Sequence of protein 2:
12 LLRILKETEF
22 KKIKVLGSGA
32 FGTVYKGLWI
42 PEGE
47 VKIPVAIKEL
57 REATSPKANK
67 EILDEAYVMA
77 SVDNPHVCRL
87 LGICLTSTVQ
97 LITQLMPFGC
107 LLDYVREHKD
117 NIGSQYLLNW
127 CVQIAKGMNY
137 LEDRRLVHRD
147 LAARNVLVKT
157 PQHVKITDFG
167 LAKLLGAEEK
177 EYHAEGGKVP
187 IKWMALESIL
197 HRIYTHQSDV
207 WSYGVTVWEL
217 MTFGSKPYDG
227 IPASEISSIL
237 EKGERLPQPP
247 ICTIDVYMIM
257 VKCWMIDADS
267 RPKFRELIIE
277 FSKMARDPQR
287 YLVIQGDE

Sequence of protein 1:
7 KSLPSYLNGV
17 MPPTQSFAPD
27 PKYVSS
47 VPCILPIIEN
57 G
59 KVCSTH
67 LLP

Interface contacts:
Residue P245 in protein 2 interacts with residue P10 in protein 1 (closest heavy-atom distance 3.4 Å).
Residue R286 in protein 2 contacts residue K7 in protein 1 (closest heavy-atom distance 3.4 Å).
Residue E237 in protein 2 contacts residue V30 in protein 1 (closest heavy-atom distance 3.4 Å).
Residue V257 in protein 2 contacts residue F23 in protein 1 (closest heavy-atom distance 3.7 Å).
Residue D225 in protein 2 contacts residue P19 in protein 1 (closest heavy-atom distance 3.7 Å).
Residue I247 in protein 2 interacts with residue L9 in protein 1 (closest heavy-atom distance 3.5 Å).
Residue R241 in protein 2 interacts with residue Q21 in protein 1 (closest heavy-atom distance 2.9 Å).
Residue S230 in protein 2 interacts with residue I50 in protein 1 (closest heavy-atom distance 3.7 Å).
Residue Y253 in protein 2 contacts residue Q21 in protein 1 (closest heavy-atom distance 2.9 Å).
Residue P186 in protein 2 contacts residue H64 in protein 1 (closest heavy-atom distance 3.8 Å).
Residue V257 in protein 2 interacts with residue Y29 in protein 1 (closest heavy-atom distance 3.3 Å).
Residue Q244 in protein 2 interacts with residue S8 in protein 1 (closest heavy-atom distance 3.0 Å).
Residue Y253 in protein 2 contacts residue F23 in protein 1 (closest heavy-atom distance 3.5 Å).
Residue P246 in protein 2 is in contact with residue M17 in protein 1 (closest heavy-atom distance 3.7 Å).
Residue V289 in protein 2 interacts with residue L9 in protein 1 (closest heavy-atom distance 3.7 Å).
Residue I262 in protein 2 interacts with residue K28 in protein 1 (closest heavy-atom distance 2.7 Å).
Residue Q244 in protein 2 contacts residue Q21 in protein 1 (closest heavy-atom distance 2.9 Å).
Residue G239 in protein 2 is in contact with residue F23 in protein 1 (closest heavy-atom distance 2.8 Å).
Residue E237 in protein 2 is in contact with residue S31 in protein 1 (closest heavy-atom distance 2.8 Å).
Residue P243 in protein 2 is in contact with residue M17 in protein 1 (closest heavy-atom distance 3.8 Å).
Residue P246 in protein 2 interacts with residue L9 in protein 1 (closest heavy-atom distance 3.7 Å).
Residue C248 in protein 2 contacts residue L9 in protein 1 (closest heavy-atom distance 3.5 Å).
Residue L236 in protein 2 contacts residue Y29 in protein 1 (closest heavy-atom distance 3.1 Å).
Residue R150 in protein 2 contacts residue H64 in protein 1 (closest heavy-atom distance 3.2 Å).
Residue R241 in protein 2 is in contact with residue Y29 in protein 1 (closest heavy-atom distance 2.9 Å).
Residue Q244 in protein 2 is in contact with residue Y12 in protein 1 (closest heavy-atom distance 2.5 Å).
Residue Q244 in protein 2 contacts residue P10 in protein 1 (closest heavy-atom distance 3.4 Å).
Residue M261 in protein 2 contacts residue Y29 in protein 1 (closest heavy-atom distance 3.4 Å).
Residue R198 in protein 2 contacts residue L67 in protein 1 (closest heavy-atom distance 3.4 Å).
Residue V185 in protein 2 interacts with residue H64 in protein 1 (closest heavy-atom distance 3.4 Å).
Residue T249 in protein 2 interacts with residue S8 in protein 1 (closest heavy-atom distance 3.5 Å).
Residue I227 in protein 2 contacts residue T20 in protein 1 (closest heavy-atom distance 3.7 Å).
Residue E240 in protein 2 interacts with residue T20 in protein 1 (closest heavy-atom distance 3.3 Å).
Residue P243 in protein 2 contacts residue Q21 in protein 1 (closest heavy-atom distance 3.4 Å).
Residue I187 in protein 2 interacts with residue I50 in protein 1 (closest heavy-atom distance 3.8 Å).
Residue I262 in protein 2 is in contact with residue Y29 in protein 1 (closest heavy-atom distance 3.7 Å).
Residue P243 in protein 2 contacts residue P18 in protein 1 (closest heavy-atom distance 3.2 Å).
Residue Y224 in protein 2 is in contact with residue T20 in protein 1 (closest heavy-atom distance 3.9 Å).
Residue P243 in protein 2 interacts with residue Y12 in protein 1 (closest heavy-atom distance 3.8 Å).
Residue I250 in protein 2 interacts with residue S8 in protein 1 (closest heavy-atom distance 3.2 Å).
Residue K258 in protein 2 interacts with residue Y29 in protein 1 (closest heavy-atom distance 3.6 Å).
Residue K238 in protein 2 contacts residue A24 in protein 1 (closest heavy-atom distance 3.6 Å).
Residue V185 in protein 2 interacts with residue L67 in protein 1 (closest heavy-atom distance 3.7 Å).
Residue K184 in protein 2 is in contact with residue H64 in protein 1 (closest heavy-atom distance 3.8 Å).
Residue G183 in protein 2 is in contact with residue L67 in protein 1 (closest heavy-atom distance 3.5 Å).
Residue M261 in protein 2 contacts residue K28 in protein 1 (closest heavy-atom distance 3.4 Å).
Residue P246 in protein 2 interacts with residue P10 in protein 1 (closest heavy-atom distance 3.7 Å).
Residue R198 in protein 2 is in contact with residue P69 in protein 1 (closest heavy-atom distance 3.6 Å).
Residue K184 in protein 2 is in contact with residue I53 in protein 1 (closest heavy-atom distance 3.8 Å).
Residue C248 in protein 2 contacts residue P10 in protein 1 (closest heavy-atom distance 3.7 Å).
Residue E240 in protein 2 contacts residue Q21 in protein 1 (closest heavy-atom distance 3.6 Å).
Residue G239 in protein 2 contacts residue S22 in protein 1 (closest heavy-atom distance 3.8 Å).
Residue W260 in protein 2 contacts residue Y29 in protein 1 (closest heavy-atom distance 3.6 Å).
Residue W214 in protein 2 interacts with residue M17 in protein 1 (closest heavy-atom distance 3.7 Å).
Residue R241 in protein 2 interacts with residue T20 in protein 1 (closest heavy-atom distance 3.4 Å).
Residue P186 in protein 2 contacts residue T63 in protein 1 (closest heavy-atom distance 3.1 Å).
Residue I235 in protein 2 interacts with residue T20 in protein 1 (closest heavy-atom distance 3.8 Å).
Residue I195 in protein 2 contacts residue L67 in protein 1 (closest heavy-atom distance 3.7 Å).
Residue G239 in protein 2 contacts residue Y29 in protein 1 (closest heavy-atom distance 3.2 Å).
Residue P243 in protein 2 is in contact with residue P19 in protein 1 (closest heavy-atom distance 3.5 Å).

This data describes a binding interaction between two proteins.